The following describes two proteins that form a bound complex.

Sequence of chain B:
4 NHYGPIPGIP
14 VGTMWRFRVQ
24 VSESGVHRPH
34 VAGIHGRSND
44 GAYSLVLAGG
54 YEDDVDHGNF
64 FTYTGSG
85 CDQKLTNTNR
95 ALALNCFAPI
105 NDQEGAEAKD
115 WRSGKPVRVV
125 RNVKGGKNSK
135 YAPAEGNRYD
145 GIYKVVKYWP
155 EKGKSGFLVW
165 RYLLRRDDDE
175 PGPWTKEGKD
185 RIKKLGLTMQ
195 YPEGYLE

Sequence of chain A:
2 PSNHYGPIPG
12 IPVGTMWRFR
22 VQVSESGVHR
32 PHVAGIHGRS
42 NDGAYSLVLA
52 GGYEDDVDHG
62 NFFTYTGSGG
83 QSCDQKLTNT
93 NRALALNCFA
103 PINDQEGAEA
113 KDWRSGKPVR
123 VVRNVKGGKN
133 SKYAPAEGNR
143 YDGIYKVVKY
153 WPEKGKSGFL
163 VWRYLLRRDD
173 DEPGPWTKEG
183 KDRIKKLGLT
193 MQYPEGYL

Residue-level contacts at the interface:
Residue V22 in chain A is in contact with residue H33 in chain B (closest heavy-atom distance 3.9 Å).
Residue P196 in chain A interacts with residue V22 in chain B (closest heavy-atom distance 4.6 Å).
Residue Y199 in chain A interacts with residue F20 in chain B (closest heavy-atom distance 3.4 Å).
Residue R19 in chain A is in contact with residue P196 in chain B (closest heavy-atom distance 3.7 Å).
Residue V22 in chain A contacts residue V22 in chain B (closest heavy-atom distance 3.7 Å).
Residue G198 in chain A interacts with residue F20 in chain B (closest heavy-atom distance 4.0 Å).
Residue F20 in chain A interacts with residue V22 in chain B (closest heavy-atom distance 3.6 Å).
Residue F20 in chain A contacts residue E26 in chain B (closest heavy-atom distance 4.3 Å).
Residue R21 in chain A is in contact with residue E26 in chain B (closest heavy-atom distance 4.7 Å).
Residue P196 in chain A contacts residue H33 in chain B (closest heavy-atom distance 4.3 Å).
Residue Y199 in chain A interacts with residue P196 in chain B (closest heavy-atom distance 3.4 Å).
Residue R19 in chain A interacts with residue G198 in chain B (closest heavy-atom distance 4.9 Å).
Residue F20 in chain A interacts with residue P196 in chain B (closest heavy-atom distance 3.9 Å).
Residue Y199 in chain A interacts with residue Y199 in chain B (closest heavy-atom distance 3.6 Å).
Residue R19 in chain A interacts with residue E197 in chain B (closest heavy-atom distance 2.8 Å).